The following describes two proteins that form a bound complex.

Interface contacts:
Residue P67 in the second protein interacts with residue I57 in the first protein (closest heavy-atom distance 3.6 Å).
Residue F68 in the second protein is in contact with residue M56 in the first protein (closest heavy-atom distance 3.3 Å).
Residue G69 in the second protein interacts with residue G55 in the first protein (closest heavy-atom distance 4.8 Å).
Residue F68 in the second protein interacts with residue I57 in the first protein (closest heavy-atom distance 3.9 Å).
Residue F68 in the second protein interacts with residue G55 in the first protein (closest heavy-atom distance 3.1 Å).
Residue P67 in the second protein contacts residue L58 in the first protein (closest heavy-atom distance 3.4 Å).
Residue F68 in the second protein contacts residue L58 in the first protein (closest heavy-atom distance 3.7 Å).

Sequence of the first protein:
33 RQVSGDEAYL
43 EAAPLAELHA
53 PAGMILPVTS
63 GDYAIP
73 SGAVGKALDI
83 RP

Sequence of the second protein:
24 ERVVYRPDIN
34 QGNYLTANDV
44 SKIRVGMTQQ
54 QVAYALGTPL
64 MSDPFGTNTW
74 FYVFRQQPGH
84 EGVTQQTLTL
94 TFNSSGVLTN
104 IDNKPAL